Residue-level contacts at the interface:
Residue T476 in chain A interacts with residue A8 in chain B (closest heavy-atom distance 3.3 Å).
Residue L145 in chain A interacts with residue V22 in chain B (closest heavy-atom distance 3.3 Å).
Residue G142 in chain A contacts residue H26 in chain B (closest heavy-atom distance 3.9 Å).
Residue D434 in chain A contacts residue Y27 in chain B (closest heavy-atom distance 2.5 Å).
Residue M25 in chain A contacts residue L21 in chain B (closest heavy-atom distance 3.8 Å).
Residue M430 in chain A is in contact with residue Y27 in chain B (closest heavy-atom distance 3.4 Å).
Residue R40 in chain A contacts residue D4 in chain B (closest heavy-atom distance 3.6 Å).
Residue L39 in chain A interacts with residue L7 in chain B (closest heavy-atom distance 3.7 Å).
Residue Y471 in chain A is in contact with residue F19 in chain B (closest heavy-atom distance 4.2 Å).
Residue Y11 in chain A interacts with residue K34 in chain B (closest heavy-atom distance 3.4 Å).
Residue L145 in chain A contacts residue Y25 in chain B (closest heavy-atom distance 3.5 Å).
Residue S10 in chain A is in contact with residue V28 in chain B (closest heavy-atom distance 4.0 Å).
Residue M430 in chain A is in contact with residue V23 in chain B (closest heavy-atom distance 3.5 Å).
Residue L29 in chain A is in contact with residue L14 in chain B (closest heavy-atom distance 3.7 Å).
Residue A26 in chain A is in contact with residue L18 in chain B (closest heavy-atom distance 3.7 Å).
Residue S427 in chain A interacts with residue V30 in chain B (closest heavy-atom distance 3.8 Å).
Residue T476 in chain A is in contact with residue A11 in chain B (closest heavy-atom distance 3.8 Å).
Residue S32 in chain A is in contact with residue L7 in chain B (closest heavy-atom distance 4.0 Å).
Residue S32 in chain A is in contact with residue F10 in chain B (closest heavy-atom distance 3.5 Å).
Residue L21 in chain A interacts with residue L21 in chain B (closest heavy-atom distance 3.7 Å).
Residue L146 in chain A interacts with residue V22 in chain B (closest heavy-atom distance 3.6 Å).
Residue T472 in chain A contacts residue F19 in chain B (closest heavy-atom distance 3.7 Å).
Residue A149 in chain A interacts with residue F19 in chain B (closest heavy-atom distance 3.6 Å).
Residue F473 in chain A interacts with residue N12 in chain B (closest heavy-atom distance 3.9 Å).
Residue Y11 in chain A interacts with residue P33 in chain B (closest heavy-atom distance 3.2 Å).
Residue I22 in chain A contacts residue L18 in chain B (closest heavy-atom distance 4.2 Å).
Residue S423 in chain A interacts with residue H26 in chain B (closest heavy-atom distance 3.2 Å).
Residue M25 in chain A contacts residue S17 in chain B (closest heavy-atom distance 3.6 Å).
Residue I469 in chain A contacts residue F19 in chain B (closest heavy-atom distance 3.6 Å).
Residue I22 in chain A is in contact with residue L21 in chain B (closest heavy-atom distance 3.6 Å).
Residue M430 in chain A contacts residue V30 in chain B (closest heavy-atom distance 3.7 Å).
Residue G142 in chain A is in contact with residue Y25 in chain B (closest heavy-atom distance 3.5 Å).
Residue D15 in chain A is in contact with residue Y25 in chain B (closest heavy-atom distance 3.2 Å).
Residue S427 in chain A interacts with residue H26 in chain B (closest heavy-atom distance 3.2 Å).
Residue M25 in chain A contacts residue L18 in chain B (closest heavy-atom distance 3.7 Å).
Residue M25 in chain A interacts with residue L14 in chain B (closest heavy-atom distance 3.3 Å).
Residue L18 in chain A interacts with residue L21 in chain B (closest heavy-atom distance 3.7 Å).
Residue L39 in chain A is in contact with residue M1 in chain B (closest heavy-atom distance 3.6 Å).
Residue Y11 in chain A interacts with residue A29 in chain B (closest heavy-atom distance 3.7 Å).
Residue V28 in chain A contacts residue L14 in chain B (closest heavy-atom distance 3.9 Å).
Residue I22 in chain A interacts with residue V22 in chain B (closest heavy-atom distance 3.7 Å).
Residue T476 in chain A is in contact with residue N12 in chain B (closest heavy-atom distance 3.0 Å).
Residue A149 in chain A is in contact with residue L18 in chain B (closest heavy-atom distance 3.6 Å).
Residue L468 in chain A is in contact with residue F19 in chain B (closest heavy-atom distance 3.6 Å).
Residue K19 in chain A is in contact with residue Y25 in chain B (closest heavy-atom distance 3.9 Å).
Residue T472 in chain A is in contact with residue V16 in chain B (closest heavy-atom distance 4.1 Å).
Residue L18 in chain A contacts residue Y25 in chain B (closest heavy-atom distance 3.6 Å).
Residue S10 in chain A is in contact with residue N32 in chain B (closest heavy-atom distance 2.7 Å).
Residue I435 in chain A contacts residue N31 in chain B (closest heavy-atom distance 3.4 Å).
Residue L426 in chain A contacts residue H26 in chain B (closest heavy-atom distance 3.5 Å).
Residue F36 in chain A is in contact with residue L7 in chain B (closest heavy-atom distance 3.6 Å).
Residue T472 in chain A interacts with residue G15 in chain B (closest heavy-atom distance 3.7 Å).
Residue T472 in chain A interacts with residue N12 in chain B (closest heavy-atom distance 4.0 Å).
Residue Y11 in chain A is in contact with residue N32 in chain B (closest heavy-atom distance 3.1 Å).
Residue L39 in chain A contacts residue T3 in chain B (closest heavy-atom distance 3.3 Å).
Residue F36 in chain A is in contact with residue D4 in chain B (closest heavy-atom distance 3.3 Å).
Residue L29 in chain A contacts residue L18 in chain B (closest heavy-atom distance 3.6 Å).
Residue L29 in chain A contacts residue G15 in chain B (closest heavy-atom distance 3.8 Å).
Residue M430 in chain A contacts residue H26 in chain B (closest heavy-atom distance 3.5 Å).
Residue L39 in chain A interacts with residue I2 in chain B (closest heavy-atom distance 3.4 Å).

Sequence of chain A:
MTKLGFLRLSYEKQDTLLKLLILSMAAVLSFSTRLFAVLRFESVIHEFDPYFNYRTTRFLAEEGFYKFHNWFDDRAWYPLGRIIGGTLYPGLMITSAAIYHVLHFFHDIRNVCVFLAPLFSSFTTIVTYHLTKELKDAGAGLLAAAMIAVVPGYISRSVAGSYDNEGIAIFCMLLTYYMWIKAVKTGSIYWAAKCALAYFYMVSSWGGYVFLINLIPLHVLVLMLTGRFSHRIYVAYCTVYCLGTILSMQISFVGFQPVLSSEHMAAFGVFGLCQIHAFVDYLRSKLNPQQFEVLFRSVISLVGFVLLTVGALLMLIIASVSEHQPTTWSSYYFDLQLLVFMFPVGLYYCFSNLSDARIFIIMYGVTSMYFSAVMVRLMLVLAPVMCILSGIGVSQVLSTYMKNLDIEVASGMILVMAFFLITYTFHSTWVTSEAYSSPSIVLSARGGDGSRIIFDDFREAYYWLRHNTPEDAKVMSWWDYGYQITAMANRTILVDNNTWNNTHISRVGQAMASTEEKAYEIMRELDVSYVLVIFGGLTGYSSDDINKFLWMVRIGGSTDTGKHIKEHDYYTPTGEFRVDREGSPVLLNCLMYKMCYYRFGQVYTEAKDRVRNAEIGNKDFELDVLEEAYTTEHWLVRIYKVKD

Sequence of chain B:
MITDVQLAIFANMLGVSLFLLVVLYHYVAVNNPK

These two protein chains interact to form a complex.